Sequence of the first protein:
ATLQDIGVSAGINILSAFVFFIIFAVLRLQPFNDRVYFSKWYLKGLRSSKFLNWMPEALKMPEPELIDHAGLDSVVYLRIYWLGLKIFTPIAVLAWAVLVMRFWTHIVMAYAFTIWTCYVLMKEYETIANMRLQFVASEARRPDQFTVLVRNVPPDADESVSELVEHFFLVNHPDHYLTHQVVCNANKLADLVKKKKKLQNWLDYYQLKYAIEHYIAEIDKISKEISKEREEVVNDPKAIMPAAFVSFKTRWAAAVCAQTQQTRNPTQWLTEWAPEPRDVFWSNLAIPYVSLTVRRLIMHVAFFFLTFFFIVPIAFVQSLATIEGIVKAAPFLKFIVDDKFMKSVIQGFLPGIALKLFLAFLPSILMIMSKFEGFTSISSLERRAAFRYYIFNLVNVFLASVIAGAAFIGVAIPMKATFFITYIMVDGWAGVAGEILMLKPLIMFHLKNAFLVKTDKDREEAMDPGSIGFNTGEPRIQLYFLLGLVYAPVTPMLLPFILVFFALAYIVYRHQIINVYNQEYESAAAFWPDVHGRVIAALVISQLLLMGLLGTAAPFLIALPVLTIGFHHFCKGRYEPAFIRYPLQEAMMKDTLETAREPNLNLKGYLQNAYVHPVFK

The following describes two proteins that form a bound complex.

Contacts between the two chains:
Residue A118 in the first protein interacts with residue L35 in the second protein (closest heavy-atom distance 4.8 Å).
Residue V119 in the first protein interacts with residue W36 in the second protein (closest heavy-atom distance 4.2 Å).
Residue W160 in the first protein interacts with residue Y31 in the second protein (closest heavy-atom distance 4.2 Å).
Residue A118 in the first protein contacts residue W36 in the second protein (closest heavy-atom distance 3.5 Å).
Residue T161 in the first protein interacts with residue Y31 in the second protein (closest heavy-atom distance 4.3 Å).
Residue V164 in the first protein is in contact with residue Y31 in the second protein (closest heavy-atom distance 3.7 Å).
Residue M157 in the first protein contacts residue Y31 in the second protein (closest heavy-atom distance 4.2 Å).
Residue V119 in the first protein is in contact with residue L35 in the second protein (closest heavy-atom distance 4.1 Å).
Residue M165 in the first protein interacts with residue F32 in the second protein (closest heavy-atom distance 5.0 Å).
Residue M157 in the first protein interacts with residue L35 in the second protein (closest heavy-atom distance 3.7 Å).
Residue V164 in the first protein is in contact with residue L35 in the second protein (closest heavy-atom distance 4.7 Å).
Residue L115 in the first protein interacts with residue F32 in the second protein (closest heavy-atom distance 4.8 Å).
Residue T161 in the first protein is in contact with residue L35 in the second protein (closest heavy-atom distance 3.4 Å).
Residue V164 in the first protein interacts with residue F32 in the second protein (closest heavy-atom distance 3.9 Å).
Residue L115 in the first protein contacts residue W36 in the second protein (closest heavy-atom distance 3.6 Å).

Sequence of the second protein:
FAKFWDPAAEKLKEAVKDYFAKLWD